Residue-level contacts at the interface:
Residue K133 in protein 2 contacts residue L152 in protein 1 (closest heavy-atom distance 4.7 Å).
Residue E164 in protein 2 contacts residue A121 in protein 1 (closest heavy-atom distance 4.1 Å).
Residue V141 in protein 2 contacts residue S145 in protein 1 (closest heavy-atom distance 4.7 Å).
Residue A134 in protein 2 interacts with residue I149 in protein 1 (closest heavy-atom distance 4.8 Å).
Residue R130 in protein 2 is in contact with residue K155 in protein 1 (closest heavy-atom distance 4.5 Å).
Residue V163 in protein 2 interacts with residue Q117 in protein 1 (closest heavy-atom distance 4.5 Å).
Residue A134 in protein 2 is in contact with residue L152 in protein 1 (closest heavy-atom distance 4.6 Å).

The following describes two proteins that form a bound complex.

Sequence of protein 2:
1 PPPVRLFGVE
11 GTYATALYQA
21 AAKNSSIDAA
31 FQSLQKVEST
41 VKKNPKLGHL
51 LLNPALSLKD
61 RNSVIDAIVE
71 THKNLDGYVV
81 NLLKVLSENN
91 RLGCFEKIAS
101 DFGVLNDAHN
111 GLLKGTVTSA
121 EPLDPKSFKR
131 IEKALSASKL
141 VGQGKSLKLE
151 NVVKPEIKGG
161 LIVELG

Sequence of protein 1:
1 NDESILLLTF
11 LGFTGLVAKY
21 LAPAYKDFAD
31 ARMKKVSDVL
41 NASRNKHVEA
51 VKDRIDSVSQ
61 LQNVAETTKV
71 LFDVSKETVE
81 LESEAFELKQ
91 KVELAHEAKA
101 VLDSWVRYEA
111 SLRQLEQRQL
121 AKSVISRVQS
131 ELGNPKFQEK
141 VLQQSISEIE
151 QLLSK